Interface contacts:
Residue V28 in protein 2 interacts with residue I3 in protein 1 (closest heavy-atom distance 3.6 Å).
Residue S73 in protein 2 is in contact with residue I1 in protein 1 (closest heavy-atom distance 3.5 Å).
Residue S72 in protein 2 interacts with residue P4 in protein 1 (closest heavy-atom distance 4.2 Å).
Residue T30 in protein 2 contacts residue V5 in protein 1 (closest heavy-atom distance 3.9 Å).
Residue P76 in protein 2 is in contact with residue I1 in protein 1 (closest heavy-atom distance 4.4 Å).
Residue S72 in protein 2 is in contact with residue I3 in protein 1 (closest heavy-atom distance 3.0 Å).
Residue S72 in protein 2 is in contact with residue V5 in protein 1 (closest heavy-atom distance 3.5 Å).
Residue L74 in protein 2 is in contact with residue I1 in protein 1 (closest heavy-atom distance 2.8 Å).
Residue K29 in protein 2 interacts with residue T6 in protein 1 (closest heavy-atom distance 3.2 Å).
Residue S71 in protein 2 interacts with residue V5 in protein 1 (closest heavy-atom distance 3.9 Å).
Residue P23 in protein 2 contacts residue I1 in protein 1 (closest heavy-atom distance 4.5 Å).
Residue T27 in protein 2 interacts with residue I3 in protein 1 (closest heavy-atom distance 4.7 Å).
Residue K29 in protein 2 contacts residue V5 in protein 1 (closest heavy-atom distance 4.6 Å).
Residue T30 in protein 2 interacts with residue F7 in protein 1 (closest heavy-atom distance 3.4 Å).
Residue S73 in protein 2 interacts with residue I3 in protein 1 (closest heavy-atom distance 3.5 Å).
Residue L26 in protein 2 contacts residue I3 in protein 1 (closest heavy-atom distance 4.2 Å).
Residue L74 in protein 2 is in contact with residue I3 in protein 1 (closest heavy-atom distance 3.5 Å).
Residue S73 in protein 2 interacts with residue T2 in protein 1 (closest heavy-atom distance 3.7 Å).
Residue V70 in protein 2 contacts residue V5 in protein 1 (closest heavy-atom distance 3.7 Å).
Residue S72 in protein 2 interacts with residue I1 in protein 1 (closest heavy-atom distance 4.8 Å).
Residue T30 in protein 2 contacts residue T6 in protein 1 (closest heavy-atom distance 3.1 Å).
Residue L74 in protein 2 interacts with residue T2 in protein 1 (closest heavy-atom distance 4.8 Å).
Residue V28 in protein 2 interacts with residue P4 in protein 1 (closest heavy-atom distance 3.9 Å).
Residue V28 in protein 2 is in contact with residue T6 in protein 1 (closest heavy-atom distance 3.2 Å).
Residue S72 in protein 2 contacts residue T2 in protein 1 (closest heavy-atom distance 3.6 Å).
Residue K31 in protein 2 is in contact with residue F7 in protein 1 (closest heavy-atom distance 3.1 Å).
Residue L80 in protein 2 is in contact with residue I3 in protein 1 (closest heavy-atom distance 3.9 Å).
Residue V28 in protein 2 interacts with residue V5 in protein 1 (closest heavy-atom distance 3.5 Å).

This data describes a binding interaction between two proteins.

Sequence of protein 2:
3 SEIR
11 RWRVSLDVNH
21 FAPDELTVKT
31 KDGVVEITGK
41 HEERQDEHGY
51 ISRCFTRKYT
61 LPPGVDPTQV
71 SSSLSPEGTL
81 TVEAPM

Sequence of protein 1:
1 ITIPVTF